Residue-level contacts at the interface:
Residue Y114 in protein 2 contacts residue F3 in protein 1 (closest heavy-atom distance 3.5 Å).
Residue Y114 in protein 2 contacts residue F2 in protein 1 (closest heavy-atom distance 3.9 Å).
Residue W97 in protein 2 contacts residue F2 in protein 1 (closest heavy-atom distance 3.0 Å).
Residue V139 in protein 2 interacts with residue L7 in protein 1 (closest heavy-atom distance 4.1 Å).
Residue N77 in protein 2 contacts residue F3 in protein 1 (closest heavy-atom distance 3.6 Å).
Residue N77 in protein 2 is in contact with residue N5 in protein 1 (closest heavy-atom distance 2.9 Å).
Residue F156 in protein 2 contacts residue I4 in protein 1 (closest heavy-atom distance 4.5 Å).
Residue L95 in protein 2 contacts residue F3 in protein 1 (closest heavy-atom distance 4.1 Å).
Residue H9 in protein 2 interacts with residue F2 in protein 1 (closest heavy-atom distance 4.2 Å).
Residue T143 in protein 2 interacts with residue N5 in protein 1 (closest heavy-atom distance 5.0 Å).
Residue W97 in protein 2 interacts with residue F3 in protein 1 (closest heavy-atom distance 3.4 Å).
Residue N77 in protein 2 interacts with residue L7 in protein 1 (closest heavy-atom distance 3.5 Å).
Residue R146 in protein 2 is in contact with residue V6 in protein 1 (closest heavy-atom distance 3.4 Å).
Residue T143 in protein 2 contacts residue V6 in protein 1 (closest heavy-atom distance 2.7 Å).
Residue N77 in protein 2 is in contact with residue I4 in protein 1 (closest heavy-atom distance 4.5 Å).
Residue I142 in protein 2 is in contact with residue L7 in protein 1 (closest heavy-atom distance 3.9 Å).
Residue T80 in protein 2 contacts residue L7 in protein 1 (closest heavy-atom distance 3.5 Å).
Residue Y155 in protein 2 is in contact with residue F2 in protein 1 (closest heavy-atom distance 3.5 Å).
Residue I124 in protein 2 is in contact with residue V6 in protein 1 (closest heavy-atom distance 4.7 Å).
Residue R146 in protein 2 contacts residue L7 in protein 1 (closest heavy-atom distance 3.6 Å).
Residue F156 in protein 2 is in contact with residue F2 in protein 1 (closest heavy-atom distance 3.7 Å).
Residue L81 in protein 2 is in contact with residue L7 in protein 1 (closest heavy-atom distance 3.8 Å).
Residue A74 in protein 2 is in contact with residue F3 in protein 1 (closest heavy-atom distance 3.8 Å).
Residue I70 in protein 2 contacts residue F2 in protein 1 (closest heavy-atom distance 4.0 Å).
Residue Y159 in protein 2 is in contact with residue F2 in protein 1 (closest heavy-atom distance 3.7 Å).
Residue L147 in protein 2 interacts with residue I4 in protein 1 (closest heavy-atom distance 3.3 Å).
Residue T152 in protein 2 interacts with residue I4 in protein 1 (closest heavy-atom distance 3.8 Å).
Residue L147 in protein 2 interacts with residue N5 in protein 1 (closest heavy-atom distance 3.7 Å).
Residue Y114 in protein 2 interacts with residue I4 in protein 1 (closest heavy-atom distance 2.9 Å).
Residue I70 in protein 2 interacts with residue F3 in protein 1 (closest heavy-atom distance 4.1 Å).
Residue S73 in protein 2 contacts residue F3 in protein 1 (closest heavy-atom distance 3.5 Å).
Residue R146 in protein 2 interacts with residue N5 in protein 1 (closest heavy-atom distance 2.7 Å).
Residue Y123 in protein 2 contacts residue V6 in protein 1 (closest heavy-atom distance 3.9 Å).
Residue Y84 in protein 2 is in contact with residue L7 in protein 1 (closest heavy-atom distance 4.0 Å).
Residue L81 in protein 2 is in contact with residue V6 in protein 1 (closest heavy-atom distance 4.3 Å).
Residue N77 in protein 2 interacts with residue V6 in protein 1 (closest heavy-atom distance 2.8 Å).
Residue Y123 in protein 2 interacts with residue L7 in protein 1 (closest heavy-atom distance 3.9 Å).
Residue V99 in protein 2 interacts with residue F2 in protein 1 (closest heavy-atom distance 3.9 Å).
Residue S73 in protein 2 contacts residue N5 in protein 1 (closest heavy-atom distance 4.2 Å).
Residue W133 in protein 2 interacts with residue I4 in protein 1 (closest heavy-atom distance 3.6 Å).
Residue T143 in protein 2 interacts with residue L7 in protein 1 (closest heavy-atom distance 3.5 Å).

Sequence of protein 1:
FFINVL

The following describes two proteins that form a bound complex.

Sequence of protein 2:
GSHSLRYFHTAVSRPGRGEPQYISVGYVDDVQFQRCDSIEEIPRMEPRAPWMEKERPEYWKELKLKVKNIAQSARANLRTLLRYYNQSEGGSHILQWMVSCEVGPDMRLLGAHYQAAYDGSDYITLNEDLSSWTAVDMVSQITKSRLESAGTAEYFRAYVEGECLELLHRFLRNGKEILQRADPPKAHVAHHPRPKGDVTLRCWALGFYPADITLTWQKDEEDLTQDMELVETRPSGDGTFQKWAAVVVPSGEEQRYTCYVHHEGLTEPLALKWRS